Sequence of the first protein:
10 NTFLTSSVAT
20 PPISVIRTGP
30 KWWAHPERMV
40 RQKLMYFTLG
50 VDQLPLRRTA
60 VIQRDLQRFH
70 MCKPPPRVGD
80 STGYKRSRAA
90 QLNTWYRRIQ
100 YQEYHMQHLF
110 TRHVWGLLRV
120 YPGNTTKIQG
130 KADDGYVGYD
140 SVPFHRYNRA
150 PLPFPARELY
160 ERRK

This data describes a binding interaction between two proteins.

Sequence of the second protein:
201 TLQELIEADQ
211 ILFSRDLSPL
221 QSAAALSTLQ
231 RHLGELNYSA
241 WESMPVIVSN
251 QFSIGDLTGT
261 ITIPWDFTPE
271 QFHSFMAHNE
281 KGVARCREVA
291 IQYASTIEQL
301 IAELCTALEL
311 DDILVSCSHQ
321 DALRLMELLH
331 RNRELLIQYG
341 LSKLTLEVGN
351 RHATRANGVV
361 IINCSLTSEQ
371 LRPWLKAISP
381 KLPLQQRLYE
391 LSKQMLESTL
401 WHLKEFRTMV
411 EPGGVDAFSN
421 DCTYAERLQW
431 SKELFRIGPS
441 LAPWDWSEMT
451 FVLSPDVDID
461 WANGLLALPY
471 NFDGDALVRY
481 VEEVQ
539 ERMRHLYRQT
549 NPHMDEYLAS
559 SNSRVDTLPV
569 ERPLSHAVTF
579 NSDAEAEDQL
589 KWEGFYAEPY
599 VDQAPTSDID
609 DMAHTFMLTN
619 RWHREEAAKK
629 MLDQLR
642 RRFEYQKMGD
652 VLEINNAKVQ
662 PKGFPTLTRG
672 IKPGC

Interface contacts:
Residue F593 in the second protein is in contact with residue T81 in the first protein (closest heavy-atom distance 4.8 Å).
Residue F593 in the second protein is in contact with residue G82 in the first protein (closest heavy-atom distance 4.9 Å).
Residue Y594 in the second protein interacts with residue T81 in the first protein (closest heavy-atom distance 2.9 Å).
Residue F593 in the second protein interacts with residue S86 in the first protein (closest heavy-atom distance 3.5 Å).
Residue Y594 in the second protein contacts residue G82 in the first protein (closest heavy-atom distance 4.9 Å).